Contacts between the two chains:
Residue L13 in protein 1 interacts with residue I104 in protein 2 (closest heavy-atom distance 4.3 Å).
Residue I27 in protein 1 is in contact with residue M101 in protein 2 (closest heavy-atom distance 4.3 Å).
Residue T5 in protein 1 contacts residue V93 in protein 2 (closest heavy-atom distance 3.6 Å).
Residue L13 in protein 1 contacts residue V108 in protein 2 (closest heavy-atom distance 3.8 Å).
Residue L13 in protein 1 interacts with residue L105 in protein 2 (closest heavy-atom distance 4.1 Å).
Residue K10 in protein 1 is in contact with residue V108 in protein 2 (closest heavy-atom distance 4.5 Å).
Residue F38 in protein 1 interacts with residue M101 in protein 2 (closest heavy-atom distance 4.0 Å).
Residue P29 in protein 1 is in contact with residue R98 in protein 2 (closest heavy-atom distance 3.2 Å).
Residue T5 in protein 1 contacts residue V95 in protein 2 (closest heavy-atom distance 4.5 Å).
Residue R35 in protein 1 is in contact with residue D96 in protein 2 (closest heavy-atom distance 4.3 Å).
Residue I27 in protein 1 contacts residue R98 in protein 2 (closest heavy-atom distance 3.4 Å).
Residue K10 in protein 1 contacts residue I104 in protein 2 (closest heavy-atom distance 3.5 Å).
Residue P3 in protein 1 interacts with residue F94 in protein 2 (closest heavy-atom distance 3.6 Å).
Residue D14 in protein 1 interacts with residue E111 in protein 2 (closest heavy-atom distance 4.9 Å).
Residue D6 in protein 1 is in contact with residue V93 in protein 2 (closest heavy-atom distance 3.1 Å).
Residue A17 in protein 1 is in contact with residue L105 in protein 2 (closest heavy-atom distance 4.5 Å).
Residue L4 in protein 1 contacts residue F94 in protein 2 (closest heavy-atom distance 3.3 Å).
Residue M9 in protein 1 is in contact with residue S100 in protein 2 (closest heavy-atom distance 4.3 Å).
Residue M9 in protein 1 contacts residue I104 in protein 2 (closest heavy-atom distance 3.4 Å).
Residue L13 in protein 1 interacts with residue M101 in protein 2 (closest heavy-atom distance 3.9 Å).
Residue R2 in protein 1 contacts residue K92 in protein 2 (closest heavy-atom distance 3.3 Å).
Residue F38 in protein 1 is in contact with residue D96 in protein 2 (closest heavy-atom distance 4.4 Å).
Residue T5 in protein 1 contacts residue K92 in protein 2 (closest heavy-atom distance 3.2 Å).
Residue T5 in protein 1 contacts residue F94 in protein 2 (closest heavy-atom distance 3.5 Å).
Residue K24 in protein 1 interacts with residue N102 in protein 2 (closest heavy-atom distance 3.7 Å).
Residue P3 in protein 1 contacts residue D96 in protein 2 (closest heavy-atom distance 3.5 Å).
Residue D6 in protein 1 interacts with residue V95 in protein 2 (closest heavy-atom distance 3.1 Å).
Residue T21 in protein 1 is in contact with residue E109 in protein 2 (closest heavy-atom distance 2.9 Å).
Residue R95 in protein 1 interacts with residue K112 in protein 2 (closest heavy-atom distance 3.4 Å).
Residue A17 in protein 1 is in contact with residue V108 in protein 2 (closest heavy-atom distance 3.7 Å).
Residue L4 in protein 1 interacts with residue V93 in protein 2 (closest heavy-atom distance 4.6 Å).
Residue A28 in protein 1 interacts with residue R98 in protein 2 (closest heavy-atom distance 3.5 Å).
Residue R2 in protein 1 interacts with residue F94 in protein 2 (closest heavy-atom distance 4.5 Å).
Residue N18 in protein 1 is in contact with residue K112 in protein 2 (closest heavy-atom distance 4.8 Å).
Residue V37 in protein 1 is in contact with residue D96 in protein 2 (closest heavy-atom distance 3.1 Å).
Residue L4 in protein 1 interacts with residue V95 in protein 2 (closest heavy-atom distance 4.3 Å).
Residue E8 in protein 1 contacts residue K92 in protein 2 (closest heavy-atom distance 4.2 Å).
Residue K24 in protein 1 interacts with residue E109 in protein 2 (closest heavy-atom distance 2.7 Å).
Residue A17 in protein 1 interacts with residue K112 in protein 2 (closest heavy-atom distance 4.7 Å).
Residue M9 in protein 1 is in contact with residue V95 in protein 2 (closest heavy-atom distance 3.5 Å).
Residue R35 in protein 1 contacts residue R98 in protein 2 (closest heavy-atom distance 3.9 Å).
Residue D6 in protein 1 interacts with residue F94 in protein 2 (closest heavy-atom distance 4.9 Å).
Residue M9 in protein 1 contacts residue M101 in protein 2 (closest heavy-atom distance 3.5 Å).
Residue A17 in protein 1 is in contact with residue E109 in protein 2 (closest heavy-atom distance 4.6 Å).
Residue L23 in protein 1 interacts with residue E109 in protein 2 (closest heavy-atom distance 4.8 Å).
Residue L23 in protein 1 interacts with residue L105 in protein 2 (closest heavy-atom distance 3.5 Å).
Residue D6 in protein 1 is in contact with residue I104 in protein 2 (closest heavy-atom distance 5.0 Å).
Residue I27 in protein 1 contacts residue L105 in protein 2 (closest heavy-atom distance 4.5 Å).
Residue I27 in protein 1 interacts with residue N102 in protein 2 (closest heavy-atom distance 4.1 Å).
Residue K24 in protein 1 is in contact with residue L105 in protein 2 (closest heavy-atom distance 3.4 Å).
Residue V37 in protein 1 is in contact with residue M101 in protein 2 (closest heavy-atom distance 4.6 Å).
Residue L4 in protein 1 interacts with residue D96 in protein 2 (closest heavy-atom distance 5.0 Å).
Residue D14 in protein 1 contacts residue V108 in protein 2 (closest heavy-atom distance 3.2 Å).

Sequence of protein 1:
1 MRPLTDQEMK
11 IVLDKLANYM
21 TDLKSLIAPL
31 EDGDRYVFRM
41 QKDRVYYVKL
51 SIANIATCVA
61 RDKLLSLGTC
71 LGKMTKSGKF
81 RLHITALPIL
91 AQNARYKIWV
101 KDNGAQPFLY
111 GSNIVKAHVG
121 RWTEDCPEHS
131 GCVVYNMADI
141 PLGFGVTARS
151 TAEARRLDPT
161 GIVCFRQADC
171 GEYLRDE

Sequence of protein 2:
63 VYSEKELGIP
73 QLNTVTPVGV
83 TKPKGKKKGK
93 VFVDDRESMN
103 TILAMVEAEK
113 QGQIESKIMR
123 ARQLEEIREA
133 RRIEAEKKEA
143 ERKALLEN

The following describes two proteins that form a bound complex.